Contacts between the two chains:
Residue H291 in protein 1 is in contact with residue S281 in protein 2 (closest heavy-atom distance 3.4 Å).
Residue A299 in protein 1 is in contact with residue G208 in protein 2 (closest heavy-atom distance 3.5 Å).
Residue M146 in protein 1 interacts with residue Q224 in protein 2 (closest heavy-atom distance 3.0 Å).
Residue N144 in protein 1 interacts with residue S220 in protein 2 (closest heavy-atom distance 3.2 Å).
Residue Q224 in protein 1 is in contact with residue N144 in protein 2 (closest heavy-atom distance 3.2 Å).
Residue K217 in protein 1 interacts with residue N144 in protein 2 (closest heavy-atom distance 3.7 Å).
Residue T313 in protein 1 is in contact with residue L32 in protein 2 (closest heavy-atom distance 3.6 Å).
Residue S141 in protein 1 is in contact with residue S220 in protein 2 (closest heavy-atom distance 3.9 Å).
Residue C30 in protein 1 interacts with residue N310 in protein 2 (closest heavy-atom distance 3.1 Å).
Residue F145 in protein 1 contacts residue S220 in protein 2 (closest heavy-atom distance 3.5 Å).
Residue I288 in protein 1 interacts with residue I288 in protein 2 (closest heavy-atom distance 3.7 Å).
Residue V306 in protein 1 interacts with residue C30 in protein 2 (closest heavy-atom distance 3.8 Å).
Residue F145 in protein 1 interacts with residue Q224 in protein 2 (closest heavy-atom distance 3.6 Å).
Residue R320 in protein 1 contacts residue R227 in protein 2 (closest heavy-atom distance 3.2 Å).
Residue D211 in protein 1 contacts residue N305 in protein 2 (closest heavy-atom distance 2.9 Å).
Residue Q224 in protein 1 is in contact with residue T143 in protein 2 (closest heavy-atom distance 3.5 Å).
Residue H346 in protein 1 interacts with residue I28 in protein 2 (closest heavy-atom distance 3.5 Å).
Residue H291 in protein 1 interacts with residue S277 in protein 2 (closest heavy-atom distance 3.1 Å).
Residue E36 in protein 1 contacts residue R349 in protein 2 (closest heavy-atom distance 3.0 Å).
Residue V209 in protein 1 contacts residue V302 in protein 2 (closest heavy-atom distance 3.9 Å).
Residue R227 in protein 1 contacts residue R320 in protein 2 (closest heavy-atom distance 3.2 Å).
Residue V302 in protein 1 contacts residue F210 in protein 2 (closest heavy-atom distance 3.4 Å).
Residue S220 in protein 1 interacts with residue N144 in protein 2 (closest heavy-atom distance 3.2 Å).
Residue Q309 in protein 1 interacts with residue C30 in protein 2 (closest heavy-atom distance 3.5 Å).
Residue V148 in protein 1 contacts residue D232 in protein 2 (closest heavy-atom distance 4.0 Å).
Residue L32 in protein 1 is in contact with residue T313 in protein 2 (closest heavy-atom distance 3.6 Å).
Residue S281 in protein 1 contacts residue H291 in protein 2 (closest heavy-atom distance 3.4 Å).
Residue N144 in protein 1 contacts residue K217 in protein 2 (closest heavy-atom distance 3.7 Å).
Residue R285 in protein 1 contacts residue I288 in protein 2 (closest heavy-atom distance 3.6 Å).
Residue S220 in protein 1 is in contact with residue S141 in protein 2 (closest heavy-atom distance 3.9 Å).
Residue F210 in protein 1 contacts residue V302 in protein 2 (closest heavy-atom distance 3.4 Å).
Residue D211 in protein 1 contacts residue V302 in protein 2 (closest heavy-atom distance 3.9 Å).
Residue G208 in protein 1 contacts residue A299 in protein 2 (closest heavy-atom distance 3.5 Å).
Residue N310 in protein 1 is in contact with residue C30 in protein 2 (closest heavy-atom distance 3.1 Å).
Residue V302 in protein 1 is in contact with residue V209 in protein 2 (closest heavy-atom distance 3.9 Å).
Residue R227 in protein 1 contacts residue V148 in protein 2 (closest heavy-atom distance 3.8 Å).
Residue V302 in protein 1 contacts residue G208 in protein 2 (closest heavy-atom distance 3.2 Å).
Residue A221 in protein 1 interacts with residue N144 in protein 2 (closest heavy-atom distance 3.2 Å).
Residue N144 in protein 1 is in contact with residue A221 in protein 2 (closest heavy-atom distance 3.2 Å).
Residue N305 in protein 1 contacts residue D211 in protein 2 (closest heavy-atom distance 2.9 Å).
Residue N144 in protein 1 contacts residue Q224 in protein 2 (closest heavy-atom distance 3.2 Å).
Residue K217 in protein 1 contacts residue S141 in protein 2 (closest heavy-atom distance 3.4 Å).
Residue Q224 in protein 1 contacts residue M146 in protein 2 (closest heavy-atom distance 3.0 Å).
Residue L298 in protein 1 contacts residue V209 in protein 2 (closest heavy-atom distance 3.6 Å).
Residue V209 in protein 1 interacts with residue L298 in protein 2 (closest heavy-atom distance 3.6 Å).
Residue V302 in protein 1 interacts with residue D211 in protein 2 (closest heavy-atom distance 3.9 Å).
Residue G208 in protein 1 interacts with residue V302 in protein 2 (closest heavy-atom distance 3.2 Å).
Residue I288 in protein 1 contacts residue R285 in protein 2 (closest heavy-atom distance 3.6 Å).
Residue V148 in protein 1 is in contact with residue R227 in protein 2 (closest heavy-atom distance 3.8 Å).
Residue E36 in protein 1 contacts residue T317 in protein 2 (closest heavy-atom distance 2.9 Å).
Residue S220 in protein 1 contacts residue F145 in protein 2 (closest heavy-atom distance 3.5 Å).
Residue T143 in protein 1 contacts residue Q224 in protein 2 (closest heavy-atom distance 3.5 Å).
Residue Q224 in protein 1 interacts with residue F145 in protein 2 (closest heavy-atom distance 3.6 Å).
Residue I28 in protein 1 interacts with residue H346 in protein 2 (closest heavy-atom distance 3.5 Å).
Residue C30 in protein 1 contacts residue Q309 in protein 2 (closest heavy-atom distance 3.5 Å).
Residue S277 in protein 1 interacts with residue H291 in protein 2 (closest heavy-atom distance 3.1 Å).
Residue S141 in protein 1 interacts with residue K217 in protein 2 (closest heavy-atom distance 3.4 Å).
Residue T317 in protein 1 contacts residue E36 in protein 2 (closest heavy-atom distance 2.9 Å).
Residue C30 in protein 1 interacts with residue V306 in protein 2 (closest heavy-atom distance 3.8 Å).
Residue R349 in protein 1 is in contact with residue E36 in protein 2 (closest heavy-atom distance 3.0 Å).

Sequence of protein 1:
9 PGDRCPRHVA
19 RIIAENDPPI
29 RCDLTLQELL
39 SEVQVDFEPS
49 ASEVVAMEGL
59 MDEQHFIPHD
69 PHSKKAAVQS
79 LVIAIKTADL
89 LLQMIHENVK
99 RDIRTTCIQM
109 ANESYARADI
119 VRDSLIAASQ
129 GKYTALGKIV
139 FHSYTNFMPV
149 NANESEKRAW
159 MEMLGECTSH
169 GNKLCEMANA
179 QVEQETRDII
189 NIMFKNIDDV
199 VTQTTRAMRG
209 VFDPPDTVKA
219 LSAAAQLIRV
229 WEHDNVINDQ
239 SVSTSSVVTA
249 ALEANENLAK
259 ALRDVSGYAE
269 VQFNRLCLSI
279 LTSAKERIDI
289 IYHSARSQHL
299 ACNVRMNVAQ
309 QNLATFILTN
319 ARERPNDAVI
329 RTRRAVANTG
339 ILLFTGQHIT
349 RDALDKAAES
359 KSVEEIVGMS

Sequence of protein 2:
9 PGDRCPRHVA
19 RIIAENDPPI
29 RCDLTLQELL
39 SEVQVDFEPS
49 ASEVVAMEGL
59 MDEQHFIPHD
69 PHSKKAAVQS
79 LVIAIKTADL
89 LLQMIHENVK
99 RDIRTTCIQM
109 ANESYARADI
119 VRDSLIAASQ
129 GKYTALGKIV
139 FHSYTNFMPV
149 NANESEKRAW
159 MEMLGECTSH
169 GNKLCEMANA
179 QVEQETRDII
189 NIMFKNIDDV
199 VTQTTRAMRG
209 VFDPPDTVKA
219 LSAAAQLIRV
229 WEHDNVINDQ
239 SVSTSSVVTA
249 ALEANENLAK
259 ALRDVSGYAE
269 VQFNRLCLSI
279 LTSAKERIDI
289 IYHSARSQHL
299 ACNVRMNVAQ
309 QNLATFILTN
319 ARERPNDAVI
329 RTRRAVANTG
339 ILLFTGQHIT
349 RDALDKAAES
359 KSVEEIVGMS

The following describes two proteins that form a bound complex.